Sequence of the first protein:
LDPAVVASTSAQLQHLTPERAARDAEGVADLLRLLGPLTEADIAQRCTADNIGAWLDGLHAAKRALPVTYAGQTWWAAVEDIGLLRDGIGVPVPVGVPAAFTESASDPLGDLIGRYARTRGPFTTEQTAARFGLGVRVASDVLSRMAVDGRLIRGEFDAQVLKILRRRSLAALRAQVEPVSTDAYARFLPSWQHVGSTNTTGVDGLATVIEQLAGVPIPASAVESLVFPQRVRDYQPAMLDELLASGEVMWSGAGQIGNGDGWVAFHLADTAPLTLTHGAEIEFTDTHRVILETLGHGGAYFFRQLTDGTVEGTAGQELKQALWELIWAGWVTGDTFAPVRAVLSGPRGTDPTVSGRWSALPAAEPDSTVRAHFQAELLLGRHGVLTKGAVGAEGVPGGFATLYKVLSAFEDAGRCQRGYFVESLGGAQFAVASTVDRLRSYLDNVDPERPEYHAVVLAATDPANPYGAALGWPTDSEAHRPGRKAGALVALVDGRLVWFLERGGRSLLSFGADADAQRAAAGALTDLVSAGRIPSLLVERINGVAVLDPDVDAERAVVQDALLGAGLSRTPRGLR

Interface contacts:
Residue L1505 in the first protein is in contact with residue R1471 in the second protein (closest heavy-atom distance 3.6 Å).
Residue R1506 in the first protein interacts with residue R1500 in the second protein (closest heavy-atom distance 3.7 Å).
Residue R1506 in the first protein is in contact with residue D1479 in the second protein (closest heavy-atom distance 2.9 Å).
Residue L1505 in the first protein interacts with residue V1469 in the second protein (closest heavy-atom distance 4.9 Å).
Residue L1467 in the first protein interacts with residue L1467 in the second protein (closest heavy-atom distance 4.3 Å).
Residue R1251 in the first protein is in contact with residue G1495 in the second protein (closest heavy-atom distance 4.8 Å).
Residue R1506 in the first protein contacts residue R1471 in the second protein (closest heavy-atom distance 3.9 Å).
Residue R1506 in the first protein interacts with residue L1478 in the second protein (closest heavy-atom distance 4.5 Å).

This data describes a binding interaction between two proteins.

Sequence of the second protein:
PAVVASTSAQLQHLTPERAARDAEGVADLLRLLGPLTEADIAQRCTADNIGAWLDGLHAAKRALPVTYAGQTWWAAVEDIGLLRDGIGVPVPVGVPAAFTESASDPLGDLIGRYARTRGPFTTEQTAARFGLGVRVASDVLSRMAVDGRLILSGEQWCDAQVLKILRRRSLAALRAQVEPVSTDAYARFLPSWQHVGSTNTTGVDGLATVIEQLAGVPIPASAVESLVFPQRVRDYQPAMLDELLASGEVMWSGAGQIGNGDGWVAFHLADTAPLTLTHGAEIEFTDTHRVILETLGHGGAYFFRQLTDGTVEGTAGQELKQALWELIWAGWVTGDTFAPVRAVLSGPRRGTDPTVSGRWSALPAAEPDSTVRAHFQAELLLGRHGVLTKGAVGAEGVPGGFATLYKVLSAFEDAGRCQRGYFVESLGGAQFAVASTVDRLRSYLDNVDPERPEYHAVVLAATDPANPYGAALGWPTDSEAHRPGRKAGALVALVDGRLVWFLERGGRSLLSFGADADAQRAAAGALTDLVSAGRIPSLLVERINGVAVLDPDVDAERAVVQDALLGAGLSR